The following describes two proteins that form a bound complex.

Interface contacts:
Residue A43 in protein 1 is in contact with residue W4 in protein 2 (closest heavy-atom distance 3.5 Å).
Residue K29 in protein 1 contacts residue L14 in protein 2 (closest heavy-atom distance 4.4 Å).
Residue R32 in protein 1 interacts with residue V13 in protein 2 (closest heavy-atom distance 3.5 Å).
Residue F33 in protein 1 interacts with residue D10 in protein 2 (closest heavy-atom distance 4.1 Å).
Residue R30 in protein 1 contacts residue I16 in protein 2 (closest heavy-atom distance 4.1 Å).
Residue R35 in protein 1 is in contact with residue K6 in protein 2 (closest heavy-atom distance 2.8 Å).
Residue R30 in protein 1 contacts residue V13 in protein 2 (closest heavy-atom distance 4.0 Å).
Residue E40 in protein 1 is in contact with residue K6 in protein 2 (closest heavy-atom distance 3.5 Å).
Residue K36 in protein 1 interacts with residue D10 in protein 2 (closest heavy-atom distance 4.7 Å).
Residue V31 in protein 1 is in contact with residue L14 in protein 2 (closest heavy-atom distance 2.9 Å).
Residue A43 in protein 1 is in contact with residue I12 in protein 2 (closest heavy-atom distance 4.2 Å).
Residue W47 in protein 1 interacts with residue L14 in protein 2 (closest heavy-atom distance 3.5 Å).
Residue W47 in protein 1 contacts residue I16 in protein 2 (closest heavy-atom distance 3.9 Å).
Residue E44 in protein 1 is in contact with residue K6 in protein 2 (closest heavy-atom distance 3.3 Å).
Residue Y55 in protein 1 contacts residue I16 in protein 2 (closest heavy-atom distance 4.0 Å).
Residue R35 in protein 1 contacts residue T7 in protein 2 (closest heavy-atom distance 4.3 Å).
Residue R35 in protein 1 is in contact with residue D10 in protein 2 (closest heavy-atom distance 2.9 Å).
Residue R30 in protein 1 is in contact with residue E15 in protein 2 (closest heavy-atom distance 2.9 Å).
Residue R35 in protein 1 interacts with residue S9 in protein 2 (closest heavy-atom distance 3.4 Å).
Residue E44 in protein 1 interacts with residue W4 in protein 2 (closest heavy-atom distance 3.6 Å).
Residue R35 in protein 1 contacts residue D8 in protein 2 (closest heavy-atom distance 2.7 Å).
Residue F33 in protein 1 contacts residue F11 in protein 2 (closest heavy-atom distance 3.2 Å).
Residue R32 in protein 1 is in contact with residue F11 in protein 2 (closest heavy-atom distance 3.2 Å).
Residue V31 in protein 1 contacts residue I16 in protein 2 (closest heavy-atom distance 4.8 Å).
Residue R30 in protein 1 interacts with residue L14 in protein 2 (closest heavy-atom distance 3.1 Å).
Residue L28 in protein 1 interacts with residue I16 in protein 2 (closest heavy-atom distance 3.5 Å).
Residue R32 in protein 1 contacts residue I12 in protein 2 (closest heavy-atom distance 3.5 Å).
Residue R35 in protein 1 contacts residue F11 in protein 2 (closest heavy-atom distance 3.6 Å).
Residue F33 in protein 1 contacts residue L14 in protein 2 (closest heavy-atom distance 4.4 Å).
Residue K29 in protein 1 is in contact with residue E15 in protein 2 (closest heavy-atom distance 4.0 Å).
Residue R35 in protein 1 interacts with residue I12 in protein 2 (closest heavy-atom distance 3.5 Å).
Residue F33 in protein 1 contacts residue I12 in protein 2 (closest heavy-atom distance 2.8 Å).
Residue V31 in protein 1 is in contact with residue V13 in protein 2 (closest heavy-atom distance 3.5 Å).
Residue S39 in protein 1 contacts residue I12 in protein 2 (closest heavy-atom distance 3.8 Å).
Residue V31 in protein 1 contacts residue I12 in protein 2 (closest heavy-atom distance 3.9 Å).
Residue W47 in protein 1 interacts with residue W4 in protein 2 (closest heavy-atom distance 4.3 Å).
Residue S34 in protein 1 contacts residue F11 in protein 2 (closest heavy-atom distance 3.7 Å).
Residue S34 in protein 1 contacts residue D10 in protein 2 (closest heavy-atom distance 3.6 Å).
Residue E40 in protein 1 is in contact with residue I12 in protein 2 (closest heavy-atom distance 3.8 Å).
Residue Y15 in protein 1 is in contact with residue F11 in protein 2 (closest heavy-atom distance 4.4 Å).
Residue F33 in protein 1 interacts with residue W4 in protein 2 (closest heavy-atom distance 3.7 Å).
Residue F38 in protein 1 interacts with residue I12 in protein 2 (closest heavy-atom distance 3.7 Å).
Residue K29 in protein 1 interacts with residue I16 in protein 2 (closest heavy-atom distance 3.0 Å).

Sequence of protein 1:
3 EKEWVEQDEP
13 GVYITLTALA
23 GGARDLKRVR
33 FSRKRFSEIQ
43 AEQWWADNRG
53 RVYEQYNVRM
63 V

Sequence of protein 2:
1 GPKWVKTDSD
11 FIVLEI